The following describes two proteins that form a bound complex.

Sequence of protein 2:
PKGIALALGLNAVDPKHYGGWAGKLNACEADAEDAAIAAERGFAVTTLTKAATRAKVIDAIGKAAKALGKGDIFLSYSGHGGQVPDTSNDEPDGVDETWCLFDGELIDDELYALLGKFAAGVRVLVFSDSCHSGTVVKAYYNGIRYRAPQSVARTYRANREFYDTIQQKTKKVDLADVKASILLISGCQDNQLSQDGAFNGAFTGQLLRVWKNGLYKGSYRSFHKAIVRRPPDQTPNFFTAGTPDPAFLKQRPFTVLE

Contacts between the two chains:
Residue V141 in protein 2 is in contact with residue V140 in protein 1 (closest heavy-atom distance 3.7 Å).
Residue Y145 in protein 2 contacts residue V140 in protein 1 (closest heavy-atom distance 4.3 Å).
Residue A144 in protein 2 is in contact with residue V141 in protein 1 (closest heavy-atom distance 4.2 Å).
Residue A144 in protein 2 interacts with residue A144 in protein 1 (closest heavy-atom distance 3.4 Å).
Residue V141 in protein 2 contacts residue V141 in protein 1 (closest heavy-atom distance 3.8 Å).
Residue V140 in protein 2 contacts residue Y145 in protein 1 (closest heavy-atom distance 4.9 Å).
Residue Y145 in protein 2 interacts with residue N147 in protein 1 (closest heavy-atom distance 4.5 Å).
Residue Y145 in protein 2 interacts with residue A144 in protein 1 (closest heavy-atom distance 3.8 Å).
Residue N147 in protein 2 is in contact with residue Y145 in protein 1 (closest heavy-atom distance 3.9 Å).
Residue A144 in protein 2 is in contact with residue Y145 in protein 1 (closest heavy-atom distance 4.0 Å).
Residue V140 in protein 2 contacts residue V141 in protein 1 (closest heavy-atom distance 3.9 Å).
Residue V141 in protein 2 interacts with residue A144 in protein 1 (closest heavy-atom distance 4.3 Å).

Sequence of protein 1:
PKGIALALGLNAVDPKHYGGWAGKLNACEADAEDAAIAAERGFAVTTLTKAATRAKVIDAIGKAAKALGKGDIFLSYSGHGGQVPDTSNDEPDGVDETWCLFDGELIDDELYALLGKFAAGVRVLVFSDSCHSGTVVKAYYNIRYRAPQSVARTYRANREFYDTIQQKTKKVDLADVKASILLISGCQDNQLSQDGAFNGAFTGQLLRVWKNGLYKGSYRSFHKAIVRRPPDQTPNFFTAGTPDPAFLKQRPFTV